Sequence of protein 2:
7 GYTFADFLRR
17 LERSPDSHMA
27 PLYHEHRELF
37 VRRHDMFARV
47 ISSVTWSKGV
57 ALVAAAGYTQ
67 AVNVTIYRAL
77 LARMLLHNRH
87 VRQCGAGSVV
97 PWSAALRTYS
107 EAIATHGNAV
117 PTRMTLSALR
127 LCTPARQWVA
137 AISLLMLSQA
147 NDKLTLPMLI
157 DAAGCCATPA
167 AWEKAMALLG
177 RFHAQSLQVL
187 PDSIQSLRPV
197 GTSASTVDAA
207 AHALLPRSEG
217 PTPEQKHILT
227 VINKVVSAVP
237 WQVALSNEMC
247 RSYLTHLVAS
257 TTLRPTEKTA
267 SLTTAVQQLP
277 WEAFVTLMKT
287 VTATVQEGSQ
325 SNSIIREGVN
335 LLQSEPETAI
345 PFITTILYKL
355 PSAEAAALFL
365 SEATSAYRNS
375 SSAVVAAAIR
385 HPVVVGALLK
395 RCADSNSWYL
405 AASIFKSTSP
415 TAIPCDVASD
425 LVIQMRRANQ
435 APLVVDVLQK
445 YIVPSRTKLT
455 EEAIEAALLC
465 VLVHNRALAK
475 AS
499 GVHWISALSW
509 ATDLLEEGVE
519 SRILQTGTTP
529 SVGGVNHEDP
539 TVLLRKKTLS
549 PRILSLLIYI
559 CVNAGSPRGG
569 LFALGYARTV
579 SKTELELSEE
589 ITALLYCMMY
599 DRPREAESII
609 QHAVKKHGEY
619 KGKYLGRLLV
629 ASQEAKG

Sequence of protein 1:
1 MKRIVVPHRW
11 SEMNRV

This data describes a binding interaction between two proteins.

Contacts between the two chains:
Residue I109 in protein 2 interacts with residue I4 in protein 1 (closest heavy-atom distance 3.7 Å).
Residue G113 in protein 2 contacts residue I4 in protein 1 (closest heavy-atom distance 3.8 Å).
Residue N114 in protein 2 is in contact with residue V5 in protein 1 (closest heavy-atom distance 5.0 Å).
Residue L143 in protein 2 is in contact with residue I4 in protein 1 (closest heavy-atom distance 4.1 Å).
Residue M142 in protein 2 contacts residue M1 in protein 1 (closest heavy-atom distance 3.4 Å).
Residue Q145 in protein 2 is in contact with residue M1 in protein 1 (closest heavy-atom distance 4.3 Å).
Residue A146 in protein 2 contacts residue R3 in protein 1 (closest heavy-atom distance 3.2 Å).
Residue N114 in protein 2 contacts residue I4 in protein 1 (closest heavy-atom distance 2.8 Å).
Residue G113 in protein 2 interacts with residue V6 in protein 1 (closest heavy-atom distance 4.5 Å).
Residue M142 in protein 2 contacts residue K2 in protein 1 (closest heavy-atom distance 4.4 Å).
Residue L143 in protein 2 is in contact with residue M1 in protein 1 (closest heavy-atom distance 4.7 Å).
Residue L143 in protein 2 contacts residue K2 in protein 1 (closest heavy-atom distance 4.2 Å).
Residue A146 in protein 2 interacts with residue M1 in protein 1 (closest heavy-atom distance 3.8 Å).
Residue N147 in protein 2 interacts with residue K2 in protein 1 (closest heavy-atom distance 3.9 Å).
Residue N147 in protein 2 contacts residue R3 in protein 1 (closest heavy-atom distance 4.0 Å).
Residue A146 in protein 2 interacts with residue K2 in protein 1 (closest heavy-atom distance 3.4 Å).
Residue D148 in protein 2 contacts residue R3 in protein 1 (closest heavy-atom distance 2.9 Å).
Residue N147 in protein 2 interacts with residue I4 in protein 1 (closest heavy-atom distance 3.1 Å).